The following describes two proteins that form a bound complex.

Contacts between the two chains:
Residue Y55 in protein 2 interacts with residue L315 in protein 1 (closest heavy-atom distance 3.2 Å).
Residue W36 in protein 2 interacts with residue W281 in protein 1 (closest heavy-atom distance 3.0 Å).
Residue A51 in protein 2 interacts with residue Y406 in protein 1 (closest heavy-atom distance 4.3 Å).
Residue W36 in protein 2 interacts with residue F311 in protein 1 (closest heavy-atom distance 3.7 Å).
Residue A47 in protein 2 contacts residue Y402 in protein 1 (closest heavy-atom distance 3.6 Å).
Residue L9 in protein 2 contacts residue Q279 in protein 1 (closest heavy-atom distance 3.0 Å).
Residue Y55 in protein 2 interacts with residue T317 in protein 1 (closest heavy-atom distance 4.3 Å).
Residue Y8 in protein 2 contacts residue L458 in protein 1 (closest heavy-atom distance 3.6 Å).
Residue S5 in protein 2 contacts residue S471 in protein 1 (closest heavy-atom distance 3.6 Å).
Residue V50 in protein 2 interacts with residue Y406 in protein 1 (closest heavy-atom distance 3.9 Å).
Residue H56 in protein 2 is in contact with residue H312 in protein 1 (closest heavy-atom distance 3.7 Å).
Residue E37 in protein 2 contacts residue Q279 in protein 1 (closest heavy-atom distance 4.4 Å).
Residue W36 in protein 2 contacts residue D453 in protein 1 (closest heavy-atom distance 4.4 Å).
Residue G6 in protein 2 interacts with residue W268 in protein 1 (closest heavy-atom distance 3.5 Å).
Residue W36 in protein 2 contacts residue H278 in protein 1 (closest heavy-atom distance 4.0 Å).
Residue L9 in protein 2 contacts residue S275 in protein 1 (closest heavy-atom distance 4.4 Å).
Residue W36 in protein 2 contacts residue P344 in protein 1 (closest heavy-atom distance 4.1 Å).
Residue E42 in protein 2 is in contact with residue T343 in protein 1 (closest heavy-atom distance 2.5 Å).
Residue F54 in protein 2 is in contact with residue M314 in protein 1 (closest heavy-atom distance 4.0 Å).
Residue H38 in protein 2 is in contact with residue D453 in protein 1 (closest heavy-atom distance 3.2 Å).
Residue L9 in protein 2 is in contact with residue Y276 in protein 1 (closest heavy-atom distance 3.5 Å).
Residue P35 in protein 2 interacts with residue Q279 in protein 1 (closest heavy-atom distance 3.7 Å).
Residue G53 in protein 2 interacts with residue R340 in protein 1 (closest heavy-atom distance 4.0 Å).
Residue L46 in protein 2 interacts with residue P448 in protein 1 (closest heavy-atom distance 3.6 Å).
Residue W36 in protein 2 interacts with residue Q279 in protein 1 (closest heavy-atom distance 3.2 Å).
Residue A51 in protein 2 is in contact with residue R340 in protein 1 (closest heavy-atom distance 3.3 Å).
Residue V50 in protein 2 interacts with residue K405 in protein 1 (closest heavy-atom distance 4.2 Å).
Residue I45 in protein 2 contacts residue H341 in protein 1 (closest heavy-atom distance 3.8 Å).
Residue L46 in protein 2 interacts with residue H341 in protein 1 (closest heavy-atom distance 3.4 Å).
Residue F54 in protein 2 interacts with residue H341 in protein 1 (closest heavy-atom distance 3.3 Å).
Residue A51 in protein 2 contacts residue P407 in protein 1 (closest heavy-atom distance 3.7 Å).
Residue F54 in protein 2 contacts residue T317 in protein 1 (closest heavy-atom distance 3.3 Å).
Residue S5 in protein 2 is in contact with residue V470 in protein 1 (closest heavy-atom distance 3.9 Å).
Residue L9 in protein 2 is in contact with residue D272 in protein 1 (closest heavy-atom distance 4.0 Å).
Residue K52 in protein 2 interacts with residue R340 in protein 1 (closest heavy-atom distance 3.1 Å).
Residue L10 in protein 2 is in contact with residue F455 in protein 1 (closest heavy-atom distance 3.7 Å).
Residue K34 in protein 2 contacts residue W281 in protein 1 (closest heavy-atom distance 2.9 Å).
Residue Y55 in protein 2 is in contact with residue M314 in protein 1 (closest heavy-atom distance 3.4 Å).
Residue L10 in protein 2 interacts with residue Q279 in protein 1 (closest heavy-atom distance 3.9 Å).
Residue V50 in protein 2 interacts with residue A339 in protein 1 (closest heavy-atom distance 4.0 Å).
Residue A51 in protein 2 contacts residue K405 in protein 1 (closest heavy-atom distance 3.3 Å).
Residue Y8 in protein 2 is in contact with residue F455 in protein 1 (closest heavy-atom distance 4.0 Å).
Residue F49 in protein 2 interacts with residue H341 in protein 1 (closest heavy-atom distance 3.9 Å).
Residue L9 in protein 2 contacts residue N216 in protein 1 (closest heavy-atom distance 3.8 Å).
Residue A47 in protein 2 contacts residue K405 in protein 1 (closest heavy-atom distance 4.4 Å).
Residue L46 in protein 2 interacts with residue T343 in protein 1 (closest heavy-atom distance 3.7 Å).
Residue H38 in protein 2 is in contact with residue I449 in protein 1 (closest heavy-atom distance 3.8 Å).
Residue H56 in protein 2 interacts with residue N313 in protein 1 (closest heavy-atom distance 3.4 Å).
Residue G53 in protein 2 is in contact with residue T317 in protein 1 (closest heavy-atom distance 3.7 Å).
Residue T11 in protein 2 contacts residue Q279 in protein 1 (closest heavy-atom distance 3.6 Å).
Residue Y8 in protein 2 contacts residue D272 in protein 1 (closest heavy-atom distance 3.6 Å).
Residue G4 in protein 2 is in contact with residue W268 in protein 1 (closest heavy-atom distance 4.4 Å).
Residue H56 in protein 2 is in contact with residue M314 in protein 1 (closest heavy-atom distance 3.6 Å).
Residue Y8 in protein 2 contacts residue W268 in protein 1 (closest heavy-atom distance 3.8 Å).
Residue E42 in protein 2 is in contact with residue P344 in protein 1 (closest heavy-atom distance 3.9 Å).
Residue P35 in protein 2 contacts residue W281 in protein 1 (closest heavy-atom distance 3.2 Å).
Residue D43 in protein 2 is in contact with residue I449 in protein 1 (closest heavy-atom distance 3.7 Å).
Residue S5 in protein 2 interacts with residue W268 in protein 1 (closest heavy-atom distance 4.2 Å).
Residue L46 in protein 2 contacts residue I449 in protein 1 (closest heavy-atom distance 3.7 Å).
Residue S5 in protein 2 interacts with residue E472 in protein 1 (closest heavy-atom distance 3.0 Å).

Sequence of protein 2:
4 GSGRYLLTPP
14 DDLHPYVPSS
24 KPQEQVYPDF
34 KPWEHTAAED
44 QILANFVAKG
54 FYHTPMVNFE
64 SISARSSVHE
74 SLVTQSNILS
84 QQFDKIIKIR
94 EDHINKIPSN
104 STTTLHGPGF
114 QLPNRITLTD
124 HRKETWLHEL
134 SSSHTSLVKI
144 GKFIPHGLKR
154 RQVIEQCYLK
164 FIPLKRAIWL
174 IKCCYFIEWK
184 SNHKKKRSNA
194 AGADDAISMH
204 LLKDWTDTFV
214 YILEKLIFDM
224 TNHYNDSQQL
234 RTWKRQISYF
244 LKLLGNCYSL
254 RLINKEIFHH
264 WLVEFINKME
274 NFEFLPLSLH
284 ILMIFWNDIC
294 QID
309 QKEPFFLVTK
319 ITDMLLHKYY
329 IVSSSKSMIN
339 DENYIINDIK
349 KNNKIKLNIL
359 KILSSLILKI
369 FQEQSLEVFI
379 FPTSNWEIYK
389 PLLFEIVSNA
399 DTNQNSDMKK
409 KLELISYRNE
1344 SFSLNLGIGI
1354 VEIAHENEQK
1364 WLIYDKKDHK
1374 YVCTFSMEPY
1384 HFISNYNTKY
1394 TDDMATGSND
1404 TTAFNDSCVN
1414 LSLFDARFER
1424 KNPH

Sequence of protein 1:
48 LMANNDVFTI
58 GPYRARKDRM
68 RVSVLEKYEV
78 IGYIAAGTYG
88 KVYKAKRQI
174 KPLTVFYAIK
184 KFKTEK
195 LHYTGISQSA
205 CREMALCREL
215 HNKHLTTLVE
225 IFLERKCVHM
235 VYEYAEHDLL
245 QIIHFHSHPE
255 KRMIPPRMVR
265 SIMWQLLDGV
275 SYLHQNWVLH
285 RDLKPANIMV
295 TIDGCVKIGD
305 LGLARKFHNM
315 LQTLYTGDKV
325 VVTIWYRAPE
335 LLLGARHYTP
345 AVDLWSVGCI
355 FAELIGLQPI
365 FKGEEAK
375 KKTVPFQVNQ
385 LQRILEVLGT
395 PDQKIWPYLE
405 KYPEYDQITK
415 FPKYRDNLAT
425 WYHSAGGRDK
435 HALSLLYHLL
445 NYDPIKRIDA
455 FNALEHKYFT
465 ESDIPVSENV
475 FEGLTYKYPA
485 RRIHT